Sequence of chain A:
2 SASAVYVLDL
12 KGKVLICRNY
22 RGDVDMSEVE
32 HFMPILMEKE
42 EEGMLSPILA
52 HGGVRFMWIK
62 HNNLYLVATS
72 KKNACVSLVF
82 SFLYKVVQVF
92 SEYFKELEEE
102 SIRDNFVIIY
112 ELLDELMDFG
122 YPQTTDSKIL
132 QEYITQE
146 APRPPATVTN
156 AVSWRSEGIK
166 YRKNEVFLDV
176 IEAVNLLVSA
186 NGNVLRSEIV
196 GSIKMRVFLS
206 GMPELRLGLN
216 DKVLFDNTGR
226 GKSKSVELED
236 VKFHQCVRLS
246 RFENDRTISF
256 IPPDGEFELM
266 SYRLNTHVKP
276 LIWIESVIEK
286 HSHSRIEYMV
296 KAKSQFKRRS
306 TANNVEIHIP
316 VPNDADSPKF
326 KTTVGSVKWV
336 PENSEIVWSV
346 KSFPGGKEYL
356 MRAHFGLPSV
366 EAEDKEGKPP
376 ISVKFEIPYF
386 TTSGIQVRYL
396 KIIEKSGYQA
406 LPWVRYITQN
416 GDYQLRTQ

Sequence of chain B:
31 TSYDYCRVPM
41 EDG

Contacts between the two chains:
Residue W408 in chain A contacts residue R37 in chain B (closest heavy-atom distance 3.5 Å).
Residue R201 in chain A interacts with residue Y35 in chain B (closest heavy-atom distance 4.5 Å).
Residue R393 in chain A is in contact with residue D42 in chain B (closest heavy-atom distance 2.8 Å).
Residue L395 in chain A interacts with residue V38 in chain B (closest heavy-atom distance 4.7 Å).
Residue P407 in chain A interacts with residue R37 in chain B (closest heavy-atom distance 3.5 Å).
Residue L395 in chain A is in contact with residue P39 in chain B (closest heavy-atom distance 3.6 Å).
Residue R410 in chain A is in contact with residue T31 in chain B (closest heavy-atom distance 3.2 Å).
Residue Y394 in chain A contacts residue E41 in chain B (closest heavy-atom distance 4.0 Å).
Residue D174 in chain A contacts residue Y35 in chain B (closest heavy-atom distance 3.7 Å).
Residue R410 in chain A contacts residue Y35 in chain B (closest heavy-atom distance 2.7 Å).
Residue R393 in chain A is in contact with residue P39 in chain B (closest heavy-atom distance 4.0 Å).
Residue V409 in chain A is in contact with residue Y35 in chain B (closest heavy-atom distance 3.3 Å).
Residue P383 in chain A contacts residue Y33 in chain B (closest heavy-atom distance 3.7 Å).
Residue Y394 in chain A is in contact with residue M40 in chain B (closest heavy-atom distance 3.3 Å).
Residue I397 in chain A contacts residue M40 in chain B (closest heavy-atom distance 3.7 Å).
Residue Y384 in chain A is in contact with residue Y35 in chain B (closest heavy-atom distance 4.7 Å).
Residue V409 in chain A interacts with residue V38 in chain B (closest heavy-atom distance 3.6 Å).
Residue P407 in chain A is in contact with residue C36 in chain B (closest heavy-atom distance 4.4 Å).
Residue L406 in chain A interacts with residue R37 in chain B (closest heavy-atom distance 3.5 Å).
Residue V409 in chain A is in contact with residue C36 in chain B (closest heavy-atom distance 2.8 Å).
Residue Y384 in chain A interacts with residue C36 in chain B (closest heavy-atom distance 4.5 Å).
Residue W408 in chain A contacts residue C36 in chain B (closest heavy-atom distance 3.8 Å).
Residue Y384 in chain A contacts residue D34 in chain B (closest heavy-atom distance 2.9 Å).
Residue F172 in chain A contacts residue Y35 in chain B (closest heavy-atom distance 3.8 Å).
Residue A405 in chain A contacts residue R37 in chain B (closest heavy-atom distance 4.0 Å).
Residue K396 in chain A is in contact with residue E41 in chain B (closest heavy-atom distance 4.1 Å).
Residue L395 in chain A interacts with residue M40 in chain B (closest heavy-atom distance 3.4 Å).
Residue Y384 in chain A is in contact with residue Y33 in chain B (closest heavy-atom distance 4.0 Å).
Residue Y394 in chain A is in contact with residue D42 in chain B (closest heavy-atom distance 3.7 Å).
Residue Q404 in chain A interacts with residue M40 in chain B (closest heavy-atom distance 3.5 Å).
Residue I412 in chain A interacts with residue Y33 in chain B (closest heavy-atom distance 3.8 Å).
Residue R410 in chain A is in contact with residue C36 in chain B (closest heavy-atom distance 5.0 Å).
Residue N308 in chain A contacts residue Y33 in chain B (closest heavy-atom distance 2.4 Å).
Residue L173 in chain A is in contact with residue Y35 in chain B (closest heavy-atom distance 3.9 Å).
Residue R410 in chain A is in contact with residue Y33 in chain B (closest heavy-atom distance 3.8 Å).
Residue Y394 in chain A interacts with residue P39 in chain B (closest heavy-atom distance 3.4 Å).
Residue R410 in chain A contacts residue D34 in chain B (closest heavy-atom distance 3.9 Å).
Residue K396 in chain A contacts residue M40 in chain B (closest heavy-atom distance 3.3 Å).
Residue E381 in chain A is in contact with residue Y33 in chain B (closest heavy-atom distance 3.2 Å).
Residue W408 in chain A interacts with residue Y35 in chain B (closest heavy-atom distance 3.7 Å).
Residue V409 in chain A interacts with residue D34 in chain B (closest heavy-atom distance 4.8 Å).
Residue P407 in chain A is in contact with residue V38 in chain B (closest heavy-atom distance 3.3 Å).
Residue V392 in chain A is in contact with residue V38 in chain B (closest heavy-atom distance 4.0 Å).

The following describes two proteins that form a bound complex.